Sequence of protein 1:
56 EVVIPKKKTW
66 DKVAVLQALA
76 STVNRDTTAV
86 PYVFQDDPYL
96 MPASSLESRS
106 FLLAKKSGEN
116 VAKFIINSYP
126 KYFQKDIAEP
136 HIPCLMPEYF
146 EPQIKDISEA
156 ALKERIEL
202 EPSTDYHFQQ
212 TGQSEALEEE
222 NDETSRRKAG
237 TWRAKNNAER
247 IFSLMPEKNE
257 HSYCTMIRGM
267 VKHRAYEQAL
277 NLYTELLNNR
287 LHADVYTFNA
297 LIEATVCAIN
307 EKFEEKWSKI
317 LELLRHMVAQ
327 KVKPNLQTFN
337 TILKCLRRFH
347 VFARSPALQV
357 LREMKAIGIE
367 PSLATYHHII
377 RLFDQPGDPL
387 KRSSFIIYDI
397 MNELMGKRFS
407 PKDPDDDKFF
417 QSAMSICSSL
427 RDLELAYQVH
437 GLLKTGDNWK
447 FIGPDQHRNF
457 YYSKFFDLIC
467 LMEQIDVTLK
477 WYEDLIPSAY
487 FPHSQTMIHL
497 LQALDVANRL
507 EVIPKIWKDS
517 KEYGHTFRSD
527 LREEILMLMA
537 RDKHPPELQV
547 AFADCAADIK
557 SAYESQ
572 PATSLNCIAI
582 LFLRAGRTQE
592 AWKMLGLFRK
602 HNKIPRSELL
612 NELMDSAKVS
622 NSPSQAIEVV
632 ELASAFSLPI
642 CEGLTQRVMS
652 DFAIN

This data describes a binding interaction between two proteins.

Residue-level contacts at the interface:
Residue A98 in protein 1 is in contact with residue L53 in protein 2 (closest heavy-atom distance 3.8 Å).
Residue L74 in protein 1 interacts with residue L126 in protein 2 (closest heavy-atom distance 3.9 Å).
Residue T77 in protein 1 is in contact with residue A125 in protein 2 (closest heavy-atom distance 4.3 Å).
Residue A73 in protein 1 is in contact with residue L126 in protein 2 (closest heavy-atom distance 3.9 Å).
Residue V85 in protein 1 interacts with residue K59 in protein 2 (closest heavy-atom distance 4.2 Å).
Residue V58 in protein 1 is in contact with residue P134 in protein 2 (closest heavy-atom distance 4.2 Å).
Residue D91 in protein 1 contacts residue Y70 in protein 2 (closest heavy-atom distance 3.3 Å).
Residue A69 in protein 1 is in contact with residue F129 in protein 2 (closest heavy-atom distance 3.7 Å).
Residue D91 in protein 1 is in contact with residue R56 in protein 2 (closest heavy-atom distance 3.5 Å).
Residue Y87 in protein 1 is in contact with residue V72 in protein 2 (closest heavy-atom distance 4.0 Å).
Residue M96 in protein 1 is in contact with residue P54 in protein 2 (closest heavy-atom distance 3.3 Å).
Residue T82 in protein 1 is in contact with residue Q64 in protein 2 (closest heavy-atom distance 3.6 Å).
Residue L74 in protein 1 contacts residue H122 in protein 2 (closest heavy-atom distance 4.2 Å).
Residue V57 in protein 1 is in contact with residue A136 in protein 2 (closest heavy-atom distance 3.8 Å).
Residue D81 in protein 1 contacts residue Q64 in protein 2 (closest heavy-atom distance 2.5 Å).
Residue V57 in protein 1 interacts with residue P134 in protein 2 (closest heavy-atom distance 4.3 Å).
Residue T77 in protein 1 contacts residue H122 in protein 2 (closest heavy-atom distance 4.3 Å).
Residue A73 in protein 1 is in contact with residue A125 in protein 2 (closest heavy-atom distance 3.6 Å).
Residue N79 in protein 1 contacts residue K121 in protein 2 (closest heavy-atom distance 4.1 Å).
Residue E134 in protein 1 interacts with residue S162 in protein 2 (closest heavy-atom distance 3.7 Å).
Residue P93 in protein 1 is in contact with residue P55 in protein 2 (closest heavy-atom distance 3.6 Å).
Residue P93 in protein 1 is in contact with residue S79 in protein 2 (closest heavy-atom distance 3.8 Å).
Residue V57 in protein 1 is in contact with residue L137 in protein 2 (closest heavy-atom distance 3.9 Å).
Residue D81 in protein 1 interacts with residue R56 in protein 2 (closest heavy-atom distance 3.5 Å).
Residue E56 in protein 1 is in contact with residue H146 in protein 2 (closest heavy-atom distance 4.0 Å).
Residue V85 in protein 1 interacts with residue R56 in protein 2 (closest heavy-atom distance 3.5 Å).
Residue T77 in protein 1 interacts with residue K121 in protein 2 (closest heavy-atom distance 2.6 Å).
Residue T83 in protein 1 contacts residue R56 in protein 2 (closest heavy-atom distance 3.9 Å).
Residue P135 in protein 1 is in contact with residue R164 in protein 2 (closest heavy-atom distance 4.0 Å).
Residue E102 in protein 1 contacts residue L53 in protein 2 (closest heavy-atom distance 4.1 Å).
Residue M96 in protein 1 contacts residue L53 in protein 2 (closest heavy-atom distance 3.5 Å).
Residue T83 in protein 1 interacts with residue K59 in protein 2 (closest heavy-atom distance 3.4 Å).
Residue A73 in protein 1 is in contact with residue F129 in protein 2 (closest heavy-atom distance 3.6 Å).
Residue P135 in protein 1 interacts with residue P161 in protein 2 (closest heavy-atom distance 4.3 Å).
Residue N79 in protein 1 contacts residue D65 in protein 2 (closest heavy-atom distance 3.8 Å).
Residue V78 in protein 1 is in contact with residue P67 in protein 2 (closest heavy-atom distance 3.9 Å).
Residue D91 in protein 1 interacts with residue K77 in protein 2 (closest heavy-atom distance 3.8 Å).
Residue E56 in protein 1 is in contact with residue A136 in protein 2 (closest heavy-atom distance 3.4 Å).
Residue A133 in protein 1 interacts with residue P161 in protein 2 (closest heavy-atom distance 4.0 Å).
Residue V78 in protein 1 interacts with residue H122 in protein 2 (closest heavy-atom distance 3.5 Å).
Residue A84 in protein 1 contacts residue R56 in protein 2 (closest heavy-atom distance 4.2 Å).
Residue D81 in protein 1 contacts residue V69 in protein 2 (closest heavy-atom distance 3.4 Å).
Residue V78 in protein 1 interacts with residue K121 in protein 2 (closest heavy-atom distance 3.9 Å).
Residue D92 in protein 1 interacts with residue S79 in protein 2 (closest heavy-atom distance 3.9 Å).
Residue D91 in protein 1 contacts residue A80 in protein 2 (closest heavy-atom distance 3.8 Å).
Residue V78 in protein 1 interacts with residue S68 in protein 2 (closest heavy-atom distance 4.4 Å).
Residue K63 in protein 1 interacts with residue D128 in protein 2 (closest heavy-atom distance 3.6 Å).
Residue D81 in protein 1 is in contact with residue S68 in protein 2 (closest heavy-atom distance 3.3 Å).
Residue Y94 in protein 1 is in contact with residue R49 in protein 2 (closest heavy-atom distance 2.9 Å).
Residue A133 in protein 1 is in contact with residue S162 in protein 2 (closest heavy-atom distance 3.4 Å).
Residue N79 in protein 1 interacts with residue S68 in protein 2 (closest heavy-atom distance 3.7 Å).
Residue P93 in protein 1 interacts with residue L53 in protein 2 (closest heavy-atom distance 3.3 Å).
Residue M96 in protein 1 interacts with residue K59 in protein 2 (closest heavy-atom distance 3.1 Å).
Residue I132 in protein 1 contacts residue S162 in protein 2 (closest heavy-atom distance 3.4 Å).
Residue I59 in protein 1 interacts with residue F147 in protein 2 (closest heavy-atom distance 4.2 Å).
Residue Y94 in protein 1 is in contact with residue K51 in protein 2 (closest heavy-atom distance 3.8 Å).
Residue R80 in protein 1 interacts with residue S68 in protein 2 (closest heavy-atom distance 4.0 Å).
Residue E134 in protein 1 contacts residue R164 in protein 2 (closest heavy-atom distance 3.6 Å).
Residue V57 in protein 1 contacts residue H146 in protein 2 (closest heavy-atom distance 3.5 Å).
Residue V57 in protein 1 contacts residue F147 in protein 2 (closest heavy-atom distance 3.9 Å).

Sequence of protein 2:
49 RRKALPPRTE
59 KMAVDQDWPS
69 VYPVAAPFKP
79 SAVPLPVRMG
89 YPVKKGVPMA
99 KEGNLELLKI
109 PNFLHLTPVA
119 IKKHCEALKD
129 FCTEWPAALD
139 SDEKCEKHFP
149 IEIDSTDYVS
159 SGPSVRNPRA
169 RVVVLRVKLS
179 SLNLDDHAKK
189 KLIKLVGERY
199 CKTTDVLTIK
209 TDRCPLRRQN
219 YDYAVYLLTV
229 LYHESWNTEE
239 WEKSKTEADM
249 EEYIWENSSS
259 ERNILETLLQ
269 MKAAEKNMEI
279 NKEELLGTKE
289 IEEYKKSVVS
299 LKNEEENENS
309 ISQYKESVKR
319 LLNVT